Interface contacts:
Residue G220 in protein 2 interacts with residue F64 in protein 1 (closest heavy-atom distance 3.3 Å).
Residue Y170 in protein 2 contacts residue G62 in protein 1 (closest heavy-atom distance 3.4 Å).
Residue M169 in protein 2 is in contact with residue Y63 in protein 1 (closest heavy-atom distance 3.3 Å).
Residue R44 in protein 2 is in contact with residue Q92 in protein 1 (closest heavy-atom distance 3.6 Å).
Residue M221 in protein 2 contacts residue F64 in protein 1 (closest heavy-atom distance 3.4 Å).
Residue N216 in protein 2 is in contact with residue F64 in protein 1 (closest heavy-atom distance 3.5 Å).
Residue G167 in protein 2 is in contact with residue Y63 in protein 1 (closest heavy-atom distance 4.7 Å).
Residue Y170 in protein 2 contacts residue E61 in protein 1 (closest heavy-atom distance 4.0 Å).
Residue M217 in protein 2 is in contact with residue V65 in protein 1 (closest heavy-atom distance 3.8 Å).
Residue M169 in protein 2 is in contact with residue P66 in protein 1 (closest heavy-atom distance 3.8 Å).
Residue R168 in protein 2 interacts with residue L90 in protein 1 (closest heavy-atom distance 3.8 Å).
Residue R168 in protein 2 is in contact with residue D93 in protein 1 (closest heavy-atom distance 3.3 Å).
Residue M221 in protein 2 contacts residue L36 in protein 1 (closest heavy-atom distance 3.9 Å).
Residue K182 in protein 2 interacts with residue H68 in protein 1 (closest heavy-atom distance 3.2 Å).
Residue L225 in protein 2 interacts with residue L67 in protein 1 (closest heavy-atom distance 3.8 Å).
Residue P184 in protein 2 is in contact with residue H68 in protein 1 (closest heavy-atom distance 4.2 Å).
Residue M221 in protein 2 contacts residue L55 in protein 1 (closest heavy-atom distance 4.1 Å).
Residue M221 in protein 2 is in contact with residue L72 in protein 1 (closest heavy-atom distance 4.3 Å).
Residue K222 in protein 2 is in contact with residue K35 in protein 1 (closest heavy-atom distance 3.3 Å).
Residue Y170 in protein 2 contacts residue Y63 in protein 1 (closest heavy-atom distance 3.3 Å).
Residue N216 in protein 2 interacts with residue G62 in protein 1 (closest heavy-atom distance 2.9 Å).
Residue L180 in protein 2 contacts residue L67 in protein 1 (closest heavy-atom distance 3.1 Å).
Residue M169 in protein 2 is in contact with residue F64 in protein 1 (closest heavy-atom distance 2.8 Å).
Residue M217 in protein 2 contacts residue Y63 in protein 1 (closest heavy-atom distance 3.4 Å).
Residue M217 in protein 2 interacts with residue G58 in protein 1 (closest heavy-atom distance 3.5 Å).
Residue M217 in protein 2 contacts residue V54 in protein 1 (closest heavy-atom distance 4.4 Å).
Residue E226 in protein 2 is in contact with residue N37 in protein 1 (closest heavy-atom distance 4.0 Å).
Residue L225 in protein 2 interacts with residue L72 in protein 1 (closest heavy-atom distance 3.9 Å).
Residue R44 in protein 2 contacts residue D93 in protein 1 (closest heavy-atom distance 2.9 Å).
Residue E218 in protein 2 interacts with residue L36 in protein 1 (closest heavy-atom distance 3.9 Å).
Residue Q181 in protein 2 is in contact with residue H68 in protein 1 (closest heavy-atom distance 3.5 Å).
Residue R168 in protein 2 contacts residue P66 in protein 1 (closest heavy-atom distance 4.2 Å).
Residue M169 in protein 2 is in contact with residue G62 in protein 1 (closest heavy-atom distance 4.7 Å).
Residue A224 in protein 2 is in contact with residue L67 in protein 1 (closest heavy-atom distance 4.5 Å).
Residue Q181 in protein 2 is in contact with residue L67 in protein 1 (closest heavy-atom distance 4.0 Å).
Residue G167 in protein 2 contacts residue F64 in protein 1 (closest heavy-atom distance 4.0 Å).
Residue K183 in protein 2 contacts residue H68 in protein 1 (closest heavy-atom distance 3.1 Å).
Residue G167 in protein 2 contacts residue F86 in protein 1 (closest heavy-atom distance 4.0 Å).
Residue L180 in protein 2 contacts residue F64 in protein 1 (closest heavy-atom distance 3.5 Å).
Residue M217 in protein 2 interacts with residue L59 in protein 1 (closest heavy-atom distance 3.8 Å).
Residue A179 in protein 2 is in contact with residue H68 in protein 1 (closest heavy-atom distance 4.7 Å).
Residue K183 in protein 2 is in contact with residue S69 in protein 1 (closest heavy-atom distance 4.5 Å).
Residue E218 in protein 2 is in contact with residue L59 in protein 1 (closest heavy-atom distance 4.5 Å).
Residue K222 in protein 2 interacts with residue N37 in protein 1 (closest heavy-atom distance 4.0 Å).
Residue M221 in protein 2 contacts residue L67 in protein 1 (closest heavy-atom distance 3.9 Å).
Residue G167 in protein 2 contacts residue P66 in protein 1 (closest heavy-atom distance 3.6 Å).
Residue R168 in protein 2 contacts residue F64 in protein 1 (closest heavy-atom distance 3.6 Å).
Residue G167 in protein 2 contacts residue S69 in protein 1 (closest heavy-atom distance 3.5 Å).
Residue M217 in protein 2 is in contact with residue L55 in protein 1 (closest heavy-atom distance 3.5 Å).
Residue R44 in protein 2 is in contact with residue E89 in protein 1 (closest heavy-atom distance 2.9 Å).
Residue M217 in protein 2 contacts residue F64 in protein 1 (closest heavy-atom distance 3.8 Å).
Residue M217 in protein 2 is in contact with residue L36 in protein 1 (closest heavy-atom distance 3.9 Å).
Residue G167 in protein 2 interacts with residue V65 in protein 1 (closest heavy-atom distance 3.2 Å).
Residue R168 in protein 2 is in contact with residue Y63 in protein 1 (closest heavy-atom distance 3.2 Å).
Residue S215 in protein 2 is in contact with residue L59 in protein 1 (closest heavy-atom distance 4.0 Å).
Residue E218 in protein 2 interacts with residue K35 in protein 1 (closest heavy-atom distance 3.8 Å).
Residue L180 in protein 2 contacts residue H68 in protein 1 (closest heavy-atom distance 4.7 Å).
Residue P172 in protein 2 interacts with residue F64 in protein 1 (closest heavy-atom distance 4.1 Å).
Residue L180 in protein 2 is in contact with residue P66 in protein 1 (closest heavy-atom distance 3.4 Å).
Residue N216 in protein 2 contacts residue Y63 in protein 1 (closest heavy-atom distance 3.8 Å).

Sequence of protein 1:
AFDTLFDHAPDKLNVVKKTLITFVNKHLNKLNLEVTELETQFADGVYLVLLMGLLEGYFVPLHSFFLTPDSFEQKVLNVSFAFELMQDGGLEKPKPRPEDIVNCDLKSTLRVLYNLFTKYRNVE

Sequence of protein 2:
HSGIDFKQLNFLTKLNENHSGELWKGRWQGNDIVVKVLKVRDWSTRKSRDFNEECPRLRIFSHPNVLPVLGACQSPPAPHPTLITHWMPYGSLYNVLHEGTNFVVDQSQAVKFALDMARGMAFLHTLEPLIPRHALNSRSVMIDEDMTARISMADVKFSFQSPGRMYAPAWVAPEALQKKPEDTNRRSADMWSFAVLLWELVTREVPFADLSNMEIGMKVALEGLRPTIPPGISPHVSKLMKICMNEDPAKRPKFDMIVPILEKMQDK

The following describes two proteins that form a bound complex.